Sequence of protein 1:
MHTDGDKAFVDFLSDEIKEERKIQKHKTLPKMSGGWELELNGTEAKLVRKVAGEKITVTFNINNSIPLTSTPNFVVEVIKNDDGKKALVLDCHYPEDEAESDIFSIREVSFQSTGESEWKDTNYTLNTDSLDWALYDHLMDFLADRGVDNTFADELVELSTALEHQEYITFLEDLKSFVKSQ

Contacts between the two chains:
Residue E54 in protein 1 is in contact with residue M1 in protein 2 (closest heavy-atom distance 2.7 Å).
Residue D172 in protein 1 contacts residue G5 in protein 2 (closest heavy-atom distance 3.9 Å).
Residue H165 in protein 1 contacts residue F9 in protein 2 (closest heavy-atom distance 3.5 Å).
Residue T149 in protein 1 is in contact with residue N41 in protein 2 (closest heavy-atom distance 3.4 Å).
Residue F138 in protein 1 contacts residue F198 in protein 2 (closest heavy-atom distance 3.6 Å).
Residue F138 in protein 1 interacts with residue L202 in protein 2 (closest heavy-atom distance 3.8 Å).
Residue D148 in protein 1 contacts residue T43 in protein 2 (closest heavy-atom distance 3.1 Å).
Residue V99 in protein 1 contacts residue F205 in protein 2 (closest heavy-atom distance 3.4 Å).
Residue L166 in protein 1 is in contact with residue F9 in protein 2 (closest heavy-atom distance 3.9 Å).
Residue F138 in protein 1 is in contact with residue D201 in protein 2 (closest heavy-atom distance 3.6 Å).
Residue K101 in protein 1 is in contact with residue M1 in protein 2 (closest heavy-atom distance 3.1 Å).
Residue A161 in protein 1 contacts residue F12 in protein 2 (closest heavy-atom distance 3.4 Å).
Residue F169 in protein 1 is in contact with residue F205 in protein 2 (closest heavy-atom distance 4.1 Å).
Residue K101 in protein 1 contacts residue S208 in protein 2 (closest heavy-atom distance 3.1 Å).
Residue L153 in protein 1 interacts with residue Y195 in protein 2 (closest heavy-atom distance 3.7 Å).
Residue N150 in protein 1 interacts with residue T43 in protein 2 (closest heavy-atom distance 3.9 Å).
Residue Y151 in protein 1 contacts residue F198 in protein 2 (closest heavy-atom distance 3.5 Å).
Residue D148 in protein 1 contacts residue N61 in protein 2 (closest heavy-atom distance 3.1 Å).
Residue D159 in protein 1 interacts with residue F12 in protein 2 (closest heavy-atom distance 3.8 Å).
Residue K101 in protein 1 interacts with residue Q209 in protein 2 (closest heavy-atom distance 2.9 Å).
Residue L162 in protein 1 contacts residue L13 in protein 2 (closest heavy-atom distance 4.1 Å).
Residue L162 in protein 1 interacts with residue F9 in protein 2 (closest heavy-atom distance 3.8 Å).
Residue N154 in protein 1 interacts with residue N64 in protein 2 (closest heavy-atom distance 2.7 Å).
Residue Y151 in protein 1 contacts residue N63 in protein 2 (closest heavy-atom distance 3.7 Å).
Residue V136 in protein 1 is in contact with residue F198 in protein 2 (closest heavy-atom distance 3.9 Å).
Residue Y151 in protein 1 is in contact with residue E194 in protein 2 (closest heavy-atom distance 3.7 Å).
Residue H165 in protein 1 interacts with residue F12 in protein 2 (closest heavy-atom distance 3.6 Å).
Residue L162 in protein 1 contacts residue F12 in protein 2 (closest heavy-atom distance 3.6 Å).
Residue D148 in protein 1 interacts with residue N63 in protein 2 (closest heavy-atom distance 3.0 Å).
Residue L162 in protein 1 interacts with residue L199 in protein 2 (closest heavy-atom distance 4.1 Å).
Residue L162 in protein 1 contacts residue E16 in protein 2 (closest heavy-atom distance 3.8 Å).
Residue F169 in protein 1 is in contact with residue F9 in protein 2 (closest heavy-atom distance 4.2 Å).
Residue V51 in protein 1 interacts with residue M1 in protein 2 (closest heavy-atom distance 3.8 Å).
Residue T149 in protein 1 interacts with residue G42 in protein 2 (closest heavy-atom distance 3.3 Å).
Residue L109 in protein 1 is in contact with residue L202 in protein 2 (closest heavy-atom distance 4.0 Å).
Residue N150 in protein 1 contacts residue N63 in protein 2 (closest heavy-atom distance 3.0 Å).
Residue Y151 in protein 1 contacts residue T43 in protein 2 (closest heavy-atom distance 3.5 Å).
Residue D103 in protein 1 contacts residue Q209 in protein 2 (closest heavy-atom distance 2.5 Å).
Residue T149 in protein 1 contacts residue E44 in protein 2 (closest heavy-atom distance 3.9 Å).
Residue L109 in protein 1 contacts residue F205 in protein 2 (closest heavy-atom distance 3.5 Å).
Residue T149 in protein 1 interacts with residue T43 in protein 2 (closest heavy-atom distance 2.9 Å).
Residue Y151 in protein 1 interacts with residue E191 in protein 2 (closest heavy-atom distance 2.9 Å).
Residue R173 in protein 1 is in contact with residue D6 in protein 2 (closest heavy-atom distance 2.6 Å).
Residue Y151 in protein 1 is in contact with residue Y195 in protein 2 (closest heavy-atom distance 3.6 Å).
Residue L153 in protein 1 is in contact with residue F198 in protein 2 (closest heavy-atom distance 3.7 Å).
Residue A52 in protein 1 is in contact with residue M1 in protein 2 (closest heavy-atom distance 2.8 Å).
Residue G53 in protein 1 contacts residue Q209 in protein 2 (closest heavy-atom distance 2.6 Å).
Residue D172 in protein 1 contacts residue T3 in protein 2 (closest heavy-atom distance 2.7 Å).
Residue D159 in protein 1 is in contact with residue E16 in protein 2 (closest heavy-atom distance 3.8 Å).
Residue F169 in protein 1 interacts with residue V206 in protein 2 (closest heavy-atom distance 4.1 Å).
Residue L162 in protein 1 contacts residue Y195 in protein 2 (closest heavy-atom distance 3.6 Å).
Residue H165 in protein 1 contacts residue A8 in protein 2 (closest heavy-atom distance 4.1 Å).
Residue T152 in protein 1 interacts with residue N63 in protein 2 (closest heavy-atom distance 2.9 Å).
Residue F138 in protein 1 interacts with residue F205 in protein 2 (closest heavy-atom distance 3.7 Å).
Residue R173 in protein 1 interacts with residue M1 in protein 2 (closest heavy-atom distance 3.7 Å).
Residue N102 in protein 1 interacts with residue Q209 in protein 2 (closest heavy-atom distance 3.3 Å).
Residue K101 in protein 1 interacts with residue F205 in protein 2 (closest heavy-atom distance 3.2 Å).
Residue S137 in protein 1 is in contact with residue F198 in protein 2 (closest heavy-atom distance 4.1 Å).
Residue D172 in protein 1 interacts with residue M1 in protein 2 (closest heavy-atom distance 3.3 Å).
Residue F169 in protein 1 contacts residue D6 in protein 2 (closest heavy-atom distance 3.2 Å).

The following describes two proteins that form a bound complex.

Sequence of protein 2:
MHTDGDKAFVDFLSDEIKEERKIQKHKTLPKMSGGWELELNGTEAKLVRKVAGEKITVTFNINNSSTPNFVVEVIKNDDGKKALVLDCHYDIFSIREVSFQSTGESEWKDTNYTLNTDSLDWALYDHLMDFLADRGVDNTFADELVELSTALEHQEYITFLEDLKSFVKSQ